Sequence of the first protein:
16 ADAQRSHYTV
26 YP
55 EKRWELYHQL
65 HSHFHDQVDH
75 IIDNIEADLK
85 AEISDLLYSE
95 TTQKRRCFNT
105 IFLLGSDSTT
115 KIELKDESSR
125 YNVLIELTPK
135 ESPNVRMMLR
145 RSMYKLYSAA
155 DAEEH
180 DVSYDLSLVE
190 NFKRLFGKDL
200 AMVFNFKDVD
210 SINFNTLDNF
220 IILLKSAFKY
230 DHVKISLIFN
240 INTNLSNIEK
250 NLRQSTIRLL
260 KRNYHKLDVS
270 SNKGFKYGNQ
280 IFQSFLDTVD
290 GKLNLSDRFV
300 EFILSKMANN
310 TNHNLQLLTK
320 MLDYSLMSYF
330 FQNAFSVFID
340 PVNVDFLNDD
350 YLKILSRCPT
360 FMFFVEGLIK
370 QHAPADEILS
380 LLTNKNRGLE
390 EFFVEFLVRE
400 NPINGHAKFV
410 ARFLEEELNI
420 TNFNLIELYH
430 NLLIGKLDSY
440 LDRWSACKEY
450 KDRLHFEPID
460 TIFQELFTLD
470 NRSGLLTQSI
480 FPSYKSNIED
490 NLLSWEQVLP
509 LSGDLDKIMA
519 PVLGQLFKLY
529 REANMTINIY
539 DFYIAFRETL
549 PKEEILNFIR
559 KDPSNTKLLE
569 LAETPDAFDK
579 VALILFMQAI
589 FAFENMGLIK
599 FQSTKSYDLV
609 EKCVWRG

Residue-level contacts at the interface:
Residue T242 in the first protein interacts with residue L430 in the second protein (closest heavy-atom distance 3.8 Å).
Residue S482 in the first protein is in contact with residue A416 in the second protein (closest heavy-atom distance 4.0 Å).
Residue R257 in the first protein contacts residue A257 in the second protein (closest heavy-atom distance 3.2 Å).
Residue N308 in the first protein is in contact with residue I327 in the second protein (closest heavy-atom distance 3.4 Å).
Residue P481 in the first protein contacts residue I418 in the second protein (closest heavy-atom distance 3.5 Å).
Residue W613 in the first protein is in contact with residue E384 in the second protein (closest heavy-atom distance 2.9 Å).
Residue R257 in the first protein interacts with residue D260 in the second protein (closest heavy-atom distance 2.8 Å).
Residue Y263 in the first protein interacts with residue L299 in the second protein (closest heavy-atom distance 3.6 Å).
Residue K134 in the first protein is in contact with residue K439 in the second protein (closest heavy-atom distance 3.2 Å).
Residue D209 in the first protein contacts residue L430 in the second protein (closest heavy-atom distance 4.1 Å).
Residue N308 in the first protein is in contact with residue I326 in the second protein (closest heavy-atom distance 4.2 Å).
Residue R257 in the first protein is in contact with residue F264 in the second protein (closest heavy-atom distance 3.6 Å).
Residue L258 in the first protein contacts residue D260 in the second protein (closest heavy-atom distance 3.9 Å).
Residue L185 in the first protein is in contact with residue E66 in the second protein (closest heavy-atom distance 3.7 Å).
Residue N241 in the first protein contacts residue L430 in the second protein (closest heavy-atom distance 3.4 Å).
Residue K260 in the first protein contacts residue F264 in the second protein (closest heavy-atom distance 3.2 Å).
Residue L143 in the first protein interacts with residue V68 in the second protein (closest heavy-atom distance 3.7 Å).
Residue K260 in the first protein is in contact with residue L299 in the second protein (closest heavy-atom distance 4.1 Å).
Residue F106 in the first protein interacts with residue L299 in the second protein (closest heavy-atom distance 3.6 Å).
Residue D209 in the first protein interacts with residue T429 in the second protein (closest heavy-atom distance 2.8 Å).
Residue N308 in the first protein interacts with residue S325 in the second protein (closest heavy-atom distance 3.1 Å).
Residue G615 in the first protein is in contact with residue K415 in the second protein (closest heavy-atom distance 3.0 Å).
Residue Q253 in the first protein interacts with residue D297 in the second protein (closest heavy-atom distance 4.0 Å).
Residue L244 in the first protein contacts residue L299 in the second protein (closest heavy-atom distance 4.0 Å).
Residue K484 in the first protein contacts residue N417 in the second protein (closest heavy-atom distance 3.0 Å).
Residue I256 in the first protein is in contact with residue D297 in the second protein (closest heavy-atom distance 3.6 Å).
Residue L244 in the first protein contacts residue Q320 in the second protein (closest heavy-atom distance 3.2 Å).
Residue R261 in the first protein interacts with residue D260 in the second protein (closest heavy-atom distance 2.8 Å).
Residue N308 in the first protein contacts residue N423 in the second protein (closest heavy-atom distance 3.2 Å).
Residue Q253 in the first protein interacts with residue Y250 in the second protein (closest heavy-atom distance 4.2 Å).
Residue E248 in the first protein contacts residue N298 in the second protein (closest heavy-atom distance 3.9 Å).
Residue R614 in the first protein interacts with residue K415 in the second protein (closest heavy-atom distance 3.8 Å).
Residue N241 in the first protein is in contact with residue T429 in the second protein (closest heavy-atom distance 4.0 Å).
Residue E248 in the first protein interacts with residue L299 in the second protein (closest heavy-atom distance 3.2 Å).
Residue I256 in the first protein is in contact with residue L299 in the second protein (closest heavy-atom distance 4.2 Å).
Residue N243 in the first protein is in contact with residue Y322 in the second protein (closest heavy-atom distance 2.9 Å).
Residue V612 in the first protein contacts residue E384 in the second protein (closest heavy-atom distance 3.9 Å).
Residue F480 in the first protein is in contact with residue I418 in the second protein (closest heavy-atom distance 3.5 Å).
Residue C611 in the first protein interacts with residue E384 in the second protein (closest heavy-atom distance 3.0 Å).
Residue F480 in the first protein is in contact with residue E419 in the second protein (closest heavy-atom distance 3.1 Å).
Residue R257 in the first protein is in contact with residue D297 in the second protein (closest heavy-atom distance 3.9 Å).
Residue A307 in the first protein interacts with residue S325 in the second protein (closest heavy-atom distance 2.5 Å).
Residue T310 in the first protein contacts residue L324 in the second protein (closest heavy-atom distance 3.6 Å).
Residue S245 in the first protein contacts residue Q320 in the second protein (closest heavy-atom distance 2.6 Å).
Residue K260 in the first protein interacts with residue D296 in the second protein (closest heavy-atom distance 3.6 Å).
Residue R261 in the first protein is in contact with residue F264 in the second protein (closest heavy-atom distance 3.6 Å).
Residue N218 in the first protein is in contact with residue Q139 in the second protein (closest heavy-atom distance 3.2 Å).
Residue K484 in the first protein is in contact with residue K415 in the second protein (closest heavy-atom distance 3.8 Å).
Residue K134 in the first protein contacts residue N440 in the second protein (closest heavy-atom distance 3.8 Å).
Residue Y229 in the first protein interacts with residue E66 in the second protein (closest heavy-atom distance 2.9 Å).
Residue T310 in the first protein is in contact with residue S325 in the second protein (closest heavy-atom distance 3.4 Å).
Residue E488 in the first protein interacts with residue K415 in the second protein (closest heavy-atom distance 4.0 Å).
Residue S225 in the first protein contacts residue E66 in the second protein (closest heavy-atom distance 4.0 Å).
Residue T310 in the first protein is in contact with residue D323 in the second protein (closest heavy-atom distance 3.1 Å).
Residue N243 in the first protein is in contact with residue Q320 in the second protein (closest heavy-atom distance 3.1 Å).
Residue S210 in the first protein contacts residue K431 in the second protein (closest heavy-atom distance 3.7 Å).
Residue W613 in the first protein contacts residue A388 in the second protein (closest heavy-atom distance 4.2 Å).
Residue R140 in the first protein is in contact with residue V68 in the second protein (closest heavy-atom distance 3.6 Å).
Residue L222 in the first protein is in contact with residue V68 in the second protein (closest heavy-atom distance 4.2 Å).
Residue D209 in the first protein contacts residue K431 in the second protein (closest heavy-atom distance 3.6 Å).

Sequence of the second protein:
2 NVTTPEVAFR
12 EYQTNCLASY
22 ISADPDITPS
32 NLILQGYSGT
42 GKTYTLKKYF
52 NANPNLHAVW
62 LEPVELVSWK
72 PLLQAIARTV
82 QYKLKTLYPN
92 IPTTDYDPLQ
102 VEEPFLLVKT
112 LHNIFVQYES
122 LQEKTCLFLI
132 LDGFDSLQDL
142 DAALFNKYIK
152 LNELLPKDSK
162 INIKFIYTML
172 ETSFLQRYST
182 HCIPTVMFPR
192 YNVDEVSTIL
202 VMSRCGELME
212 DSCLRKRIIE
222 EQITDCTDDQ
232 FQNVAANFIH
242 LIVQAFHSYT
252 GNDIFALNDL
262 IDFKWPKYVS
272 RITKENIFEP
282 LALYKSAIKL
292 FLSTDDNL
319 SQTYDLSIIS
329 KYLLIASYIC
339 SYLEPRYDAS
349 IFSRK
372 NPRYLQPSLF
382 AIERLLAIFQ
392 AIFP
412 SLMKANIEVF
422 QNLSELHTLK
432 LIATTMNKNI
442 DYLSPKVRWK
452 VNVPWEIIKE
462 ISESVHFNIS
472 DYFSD

This data describes a binding interaction between two proteins.